Interface contacts:
Residue Y159 in chain B is in contact with residue G2 in chain A (closest heavy-atom distance 3.7 Å).
Residue E55 in chain B is in contact with residue Y1 in chain A (closest heavy-atom distance 3.5 Å).
Residue G77 in chain B interacts with residue V9 in chain A (closest heavy-atom distance 3.5 Å).
Residue R155 in chain B interacts with residue D3 in chain A (closest heavy-atom distance 5.0 Å).
Residue T143 in chain B contacts residue M8 in chain A (closest heavy-atom distance 4.5 Å).
Residue R156 in chain B contacts residue F5 in chain A (closest heavy-atom distance 3.3 Å).
Residue E63 in chain B is in contact with residue G2 in chain A (closest heavy-atom distance 2.8 Å).
Residue Y59 in chain B is in contact with residue Y1 in chain A (closest heavy-atom distance 3.3 Å).
Residue K66 in chain B interacts with residue D3 in chain A (closest heavy-atom distance 4.6 Å).
Residue K66 in chain B interacts with residue G2 in chain A (closest heavy-atom distance 2.9 Å).
Residue R156 in chain B interacts with residue H6 in chain A (closest heavy-atom distance 3.3 Å).
Residue Y171 in chain B contacts residue Y1 in chain A (closest heavy-atom distance 2.6 Å).
Residue Y95 in chain B is in contact with residue V9 in chain A (closest heavy-atom distance 3.6 Å).
Residue R155 in chain B interacts with residue F5 in chain A (closest heavy-atom distance 2.9 Å).
Residue T73 in chain B interacts with residue M8 in chain A (closest heavy-atom distance 3.8 Å).
Residue R156 in chain B contacts residue D7 in chain A (closest heavy-atom distance 3.5 Å).
Residue V152 in chain B is in contact with residue H6 in chain A (closest heavy-atom distance 4.9 Å).
Residue T70 in chain B is in contact with residue D7 in chain A (closest heavy-atom distance 4.7 Å).
Residue T73 in chain B contacts residue H6 in chain A (closest heavy-atom distance 3.8 Å).
Residue L81 in chain B is in contact with residue V9 in chain A (closest heavy-atom distance 3.9 Å).
Residue T73 in chain B contacts residue D7 in chain A (closest heavy-atom distance 2.9 Å).
Residue Y9 in chain B interacts with residue D7 in chain A (closest heavy-atom distance 4.8 Å).
Residue G77 in chain B contacts residue M8 in chain A (closest heavy-atom distance 3.5 Å).
Residue V76 in chain B interacts with residue M8 in chain A (closest heavy-atom distance 3.6 Å).
Residue Y84 in chain B is in contact with residue V9 in chain A (closest heavy-atom distance 3.0 Å).
Residue Y159 in chain B contacts residue D3 in chain A (closest heavy-atom distance 3.5 Å).
Residue Y7 in chain B interacts with residue Y1 in chain A (closest heavy-atom distance 3.0 Å).
Residue Y74 in chain B interacts with residue D7 in chain A (closest heavy-atom distance 2.7 Å).
Residue Y9 in chain B is in contact with residue D3 in chain A (closest heavy-atom distance 4.4 Å).
Residue E170 in chain B interacts with residue Y1 in chain A (closest heavy-atom distance 3.4 Å).
Residue R114 in chain B interacts with residue D3 in chain A (closest heavy-atom distance 3.3 Å).
Residue Y123 in chain B is in contact with residue V9 in chain A (closest heavy-atom distance 3.5 Å).
Residue K66 in chain B interacts with residue F4 in chain A (closest heavy-atom distance 3.3 Å).
Residue L5 in chain B contacts residue Y1 in chain A (closest heavy-atom distance 4.2 Å).
Residue T70 in chain B is in contact with residue D3 in chain A (closest heavy-atom distance 4.8 Å).
Residue D69 in chain B interacts with residue F4 in chain A (closest heavy-atom distance 4.3 Å).
Residue Y7 in chain B contacts residue G2 in chain A (closest heavy-atom distance 3.5 Å).
Residue Y9 in chain B interacts with residue G2 in chain A (closest heavy-atom distance 4.9 Å).
Residue T143 in chain B interacts with residue V9 in chain A (closest heavy-atom distance 2.9 Å).
Residue R65 in chain B contacts residue F4 in chain A (closest heavy-atom distance 4.5 Å).
Residue S167 in chain B interacts with residue Y1 in chain A (closest heavy-atom distance 3.0 Å).
Residue L163 in chain B interacts with residue Y1 in chain A (closest heavy-atom distance 4.0 Å).
Residue Y99 in chain B contacts residue D3 in chain A (closest heavy-atom distance 3.0 Å).
Residue R156 in chain B contacts residue D3 in chain A (closest heavy-atom distance 3.1 Å).
Residue L78 in chain B interacts with residue V9 in chain A (closest heavy-atom distance 4.9 Å).
Residue E63 in chain B is in contact with residue Y1 in chain A (closest heavy-atom distance 3.5 Å).
Residue R155 in chain B interacts with residue H6 in chain A (closest heavy-atom distance 4.5 Å).
Residue Y159 in chain B interacts with residue Y1 in chain A (closest heavy-atom distance 2.7 Å).
Residue R114 in chain B is in contact with residue D7 in chain A (closest heavy-atom distance 3.1 Å).
Residue N80 in chain B interacts with residue V9 in chain A (closest heavy-atom distance 3.0 Å).
Residue W147 in chain B interacts with residue D7 in chain A (closest heavy-atom distance 4.0 Å).
Residue K146 in chain B interacts with residue V9 in chain A (closest heavy-atom distance 2.9 Å).
Residue N80 in chain B contacts residue M8 in chain A (closest heavy-atom distance 3.3 Å).
Residue K66 in chain B interacts with residue Y1 in chain A (closest heavy-atom distance 3.7 Å).
Residue W147 in chain B contacts residue V9 in chain A (closest heavy-atom distance 4.2 Å).
Residue Y99 in chain B contacts residue G2 in chain A (closest heavy-atom distance 3.6 Å).
Residue W147 in chain B interacts with residue M8 in chain A (closest heavy-atom distance 2.6 Å).
Residue Y116 in chain B is in contact with residue D7 in chain A (closest heavy-atom distance 2.7 Å).
Residue K146 in chain B contacts residue M8 in chain A (closest heavy-atom distance 4.9 Å).
Residue L163 in chain B contacts residue G2 in chain A (closest heavy-atom distance 4.3 Å).

Sequence of chain B:
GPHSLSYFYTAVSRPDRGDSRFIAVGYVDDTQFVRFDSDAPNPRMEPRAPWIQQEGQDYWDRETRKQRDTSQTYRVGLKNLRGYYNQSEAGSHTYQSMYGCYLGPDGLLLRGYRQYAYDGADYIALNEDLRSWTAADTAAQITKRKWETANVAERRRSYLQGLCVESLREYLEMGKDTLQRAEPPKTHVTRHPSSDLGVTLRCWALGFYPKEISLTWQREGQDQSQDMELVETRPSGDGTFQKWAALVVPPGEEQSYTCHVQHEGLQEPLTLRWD

Sequence of chain A:
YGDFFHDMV

These two protein chains interact to form a complex.